Interface contacts:
Residue T184 in the first protein is in contact with residue A278 in the second protein (closest heavy-atom distance 3.6 Å).
Residue H175 in the first protein contacts residue V279 in the second protein (closest heavy-atom distance 3.8 Å).
Residue V180 in the first protein is in contact with residue Y47 in the second protein (closest heavy-atom distance 3.5 Å).
Residue N172 in the first protein interacts with residue D170 in the second protein (closest heavy-atom distance 3.2 Å).
Residue H193 in the first protein interacts with residue R256 in the second protein (closest heavy-atom distance 3.8 Å).
Residue V279 in the first protein contacts residue E191 in the second protein (closest heavy-atom distance 3.5 Å).
Residue G192 in the first protein is in contact with residue R256 in the second protein (closest heavy-atom distance 2.9 Å).
Residue D83 in the first protein interacts with residue K179 in the second protein (closest heavy-atom distance 2.7 Å).
Residue R158 in the first protein is in contact with residue Y47 in the second protein (closest heavy-atom distance 2.5 Å).
Residue V279 in the first protein contacts residue P187 in the second protein (closest heavy-atom distance 3.7 Å).
Residue A278 in the first protein is in contact with residue I186 in the second protein (closest heavy-atom distance 3.8 Å).
Residue R256 in the first protein is in contact with residue G192 in the second protein (closest heavy-atom distance 2.9 Å).
Residue E255 in the first protein is in contact with residue G192 in the second protein (closest heavy-atom distance 3.4 Å).
Residue R256 in the first protein interacts with residue H193 in the second protein (closest heavy-atom distance 3.8 Å).
Residue V82 in the first protein is in contact with residue K179 in the second protein (closest heavy-atom distance 3.5 Å).
Residue H45 in the first protein is in contact with residue Y176 in the second protein (closest heavy-atom distance 3.6 Å).
Residue A278 in the first protein is in contact with residue I185 in the second protein (closest heavy-atom distance 3.2 Å).
Residue H175 in the first protein interacts with residue M109 in the second protein (closest heavy-atom distance 3.6 Å).
Residue V279 in the first protein is in contact with residue I185 in the second protein (closest heavy-atom distance 3.0 Å).
Residue P187 in the first protein interacts with residue D277 in the second protein (closest heavy-atom distance 3.2 Å).
Residue M283 in the first protein is in contact with residue K179 in the second protein (closest heavy-atom distance 3.8 Å).
Residue G182 in the first protein interacts with residue M283 in the second protein (closest heavy-atom distance 3.3 Å).
Residue Y47 in the first protein contacts residue Y176 in the second protein (closest heavy-atom distance 3.6 Å).
Residue Y47 in the first protein contacts residue A151 in the second protein (closest heavy-atom distance 3.3 Å).
Residue I185 in the first protein contacts residue V279 in the second protein (closest heavy-atom distance 3.0 Å).
Residue E257 in the first protein interacts with residue H193 in the second protein (closest heavy-atom distance 3.0 Å).
Residue T181 in the first protein is in contact with residue A285 in the second protein (closest heavy-atom distance 3.6 Å).
Residue C194 in the first protein contacts residue C194 in the second protein (closest heavy-atom distance 3.7 Å).
Residue A151 in the first protein contacts residue Y47 in the second protein (closest heavy-atom distance 3.3 Å).
Residue A285 in the first protein is in contact with residue T181 in the second protein (closest heavy-atom distance 3.6 Å).
Residue Y176 in the first protein interacts with residue Y47 in the second protein (closest heavy-atom distance 3.6 Å).
Residue R158 in the first protein is in contact with residue L49 in the second protein (closest heavy-atom distance 3.3 Å).
Residue D170 in the first protein interacts with residue N172 in the second protein (closest heavy-atom distance 3.2 Å).
Residue R256 in the first protein is in contact with residue E191 in the second protein (closest heavy-atom distance 2.4 Å).
Residue M109 in the first protein is in contact with residue H175 in the second protein (closest heavy-atom distance 3.6 Å).
Residue V180 in the first protein interacts with residue A285 in the second protein (closest heavy-atom distance 3.5 Å).
Residue D277 in the first protein contacts residue Y125 in the second protein (closest heavy-atom distance 2.3 Å).
Residue A278 in the first protein interacts with residue T184 in the second protein (closest heavy-atom distance 3.6 Å).
Residue K179 in the first protein interacts with residue D83 in the second protein (closest heavy-atom distance 2.7 Å).
Residue Y47 in the first protein is in contact with residue V180 in the second protein (closest heavy-atom distance 3.5 Å).
Residue I185 in the first protein is in contact with residue A278 in the second protein (closest heavy-atom distance 3.2 Å).
Residue Q48 in the first protein interacts with residue R158 in the second protein (closest heavy-atom distance 3.8 Å).
Residue V279 in the first protein is in contact with residue H175 in the second protein (closest heavy-atom distance 3.8 Å).
Residue L49 in the first protein interacts with residue R158 in the second protein (closest heavy-atom distance 3.3 Å).
Residue E191 in the first protein is in contact with residue V279 in the second protein (closest heavy-atom distance 3.5 Å).
Residue K179 in the first protein contacts residue V82 in the second protein (closest heavy-atom distance 3.5 Å).
Residue G192 in the first protein interacts with residue E255 in the second protein (closest heavy-atom distance 3.4 Å).
Residue P187 in the first protein interacts with residue V279 in the second protein (closest heavy-atom distance 3.7 Å).
Residue Y176 in the first protein contacts residue H45 in the second protein (closest heavy-atom distance 3.6 Å).
Residue E191 in the first protein contacts residue R256 in the second protein (closest heavy-atom distance 2.4 Å).
Residue V154 in the first protein interacts with residue Y47 in the second protein (closest heavy-atom distance 3.6 Å).
Residue Y125 in the first protein is in contact with residue D277 in the second protein (closest heavy-atom distance 2.3 Å).
Residue Y47 in the first protein is in contact with residue R158 in the second protein (closest heavy-atom distance 2.5 Å).
Residue Y47 in the first protein is in contact with residue V154 in the second protein (closest heavy-atom distance 3.6 Å).
Residue A285 in the first protein interacts with residue V180 in the second protein (closest heavy-atom distance 3.5 Å).
Residue D277 in the first protein contacts residue P187 in the second protein (closest heavy-atom distance 3.2 Å).
Residue H193 in the first protein contacts residue E257 in the second protein (closest heavy-atom distance 3.0 Å).
Residue K179 in the first protein contacts residue M283 in the second protein (closest heavy-atom distance 3.8 Å).
Residue M283 in the first protein interacts with residue G182 in the second protein (closest heavy-atom distance 3.3 Å).
Residue I186 in the first protein is in contact with residue A278 in the second protein (closest heavy-atom distance 3.8 Å).

Sequence of the second protein:
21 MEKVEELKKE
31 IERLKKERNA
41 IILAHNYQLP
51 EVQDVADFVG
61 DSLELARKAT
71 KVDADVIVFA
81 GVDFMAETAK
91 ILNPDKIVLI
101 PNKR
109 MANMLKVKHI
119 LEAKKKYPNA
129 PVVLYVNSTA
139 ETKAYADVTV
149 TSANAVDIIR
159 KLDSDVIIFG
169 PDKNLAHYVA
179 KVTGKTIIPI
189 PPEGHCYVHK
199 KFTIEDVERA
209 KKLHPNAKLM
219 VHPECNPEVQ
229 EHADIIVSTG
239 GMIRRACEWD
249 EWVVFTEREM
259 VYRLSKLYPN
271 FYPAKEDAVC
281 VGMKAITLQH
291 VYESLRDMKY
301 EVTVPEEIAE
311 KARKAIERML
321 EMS

Sequence of the first protein:
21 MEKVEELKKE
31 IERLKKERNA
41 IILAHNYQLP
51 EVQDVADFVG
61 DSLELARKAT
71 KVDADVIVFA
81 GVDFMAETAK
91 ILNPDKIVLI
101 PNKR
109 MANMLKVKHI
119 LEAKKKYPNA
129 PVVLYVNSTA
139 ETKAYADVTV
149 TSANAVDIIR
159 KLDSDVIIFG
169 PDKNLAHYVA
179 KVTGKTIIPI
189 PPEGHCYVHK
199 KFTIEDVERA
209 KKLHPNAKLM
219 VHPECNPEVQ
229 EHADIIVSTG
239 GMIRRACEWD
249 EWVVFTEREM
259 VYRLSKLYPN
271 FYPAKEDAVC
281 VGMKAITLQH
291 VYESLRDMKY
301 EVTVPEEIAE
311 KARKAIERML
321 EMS

These two protein chains interact to form a complex.